Sequence of chain A:
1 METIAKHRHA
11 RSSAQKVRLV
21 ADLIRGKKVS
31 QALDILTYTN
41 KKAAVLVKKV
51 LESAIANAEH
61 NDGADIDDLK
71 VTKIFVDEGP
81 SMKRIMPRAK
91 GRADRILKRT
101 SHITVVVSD

Residue-level contacts at the interface:
Residue I85 in chain A contacts residue A8 in chain B (closest heavy-atom distance 3.9 Å).
Residue R92 in chain A interacts with residue A12 in chain B (closest heavy-atom distance 4.8 Å).
Residue R84 in chain A is in contact with residue A6 in chain B (closest heavy-atom distance 4.8 Å).
Residue R95 in chain A is in contact with residue A8 in chain B (closest heavy-atom distance 3.4 Å).
Residue G91 in chain A is in contact with residue A13 in chain B (closest heavy-atom distance 5.0 Å).
Residue K83 in chain A interacts with residue A6 in chain B (closest heavy-atom distance 3.3 Å).
Residue K83 in chain A interacts with residue A5 in chain B (closest heavy-atom distance 3.9 Å).
Residue R95 in chain A contacts residue A7 in chain B (closest heavy-atom distance 2.4 Å).
Residue G91 in chain A contacts residue A11 in chain B (closest heavy-atom distance 3.5 Å).
Residue I85 in chain A contacts residue A7 in chain B (closest heavy-atom distance 3.4 Å).
Residue R95 in chain A contacts residue A9 in chain B (closest heavy-atom distance 3.2 Å).
Residue I85 in chain A is in contact with residue A9 in chain B (closest heavy-atom distance 4.1 Å).
Residue K90 in chain A interacts with residue A13 in chain B (closest heavy-atom distance 4.8 Å).
Residue R84 in chain A is in contact with residue A5 in chain B (closest heavy-atom distance 4.1 Å).
Residue R92 in chain A contacts residue A11 in chain B (closest heavy-atom distance 3.6 Å).
Residue A93 in chain A interacts with residue A10 in chain B (closest heavy-atom distance 4.7 Å).
Residue A93 in chain A contacts residue A11 in chain B (closest heavy-atom distance 3.5 Å).

Sequence of chain B:
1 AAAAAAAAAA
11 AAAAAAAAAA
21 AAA

These two protein chains interact to form a complex.